These two protein chains interact to form a complex.

Sequence of chain B:
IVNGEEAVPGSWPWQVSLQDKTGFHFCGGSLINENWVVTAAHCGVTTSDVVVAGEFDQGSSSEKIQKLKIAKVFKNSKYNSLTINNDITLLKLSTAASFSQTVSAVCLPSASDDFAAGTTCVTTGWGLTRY

Contacts between the two chains:
Residue E5 in chain B contacts residue L10 in chain A (closest heavy-atom distance 3.2 Å).
Residue S11 in chain B is in contact with residue V9 in chain A (closest heavy-atom distance 4.6 Å).
Residue W14 in chain B contacts residue G2 in chain A (closest heavy-atom distance 4.1 Å).
Residue V106 in chain B contacts residue C1 in chain A (closest heavy-atom distance 3.8 Å).
Residue A105 in chain B interacts with residue C1 in chain A (closest heavy-atom distance 3.6 Å).
Residue G10 in chain B interacts with residue I6 in chain A (closest heavy-atom distance 4.1 Å).
Residue S11 in chain B is in contact with residue I6 in chain A (closest heavy-atom distance 3.4 Å).
Residue P13 in chain B contacts residue P4 in chain A (closest heavy-atom distance 3.6 Å).
Residue S104 in chain B interacts with residue V3 in chain A (closest heavy-atom distance 3.7 Å).
Residue E5 in chain B contacts residue V9 in chain A (closest heavy-atom distance 3.8 Å).
Residue S11 in chain B contacts residue P4 in chain A (closest heavy-atom distance 3.7 Å).
Residue S11 in chain B is in contact with residue Q7 in chain A (closest heavy-atom distance 3.7 Å).
Residue T102 in chain B contacts residue I6 in chain A (closest heavy-atom distance 4.5 Å).
Residue V106 in chain B is in contact with residue G2 in chain A (closest heavy-atom distance 4.2 Å).
Residue Q101 in chain B interacts with residue I6 in chain A (closest heavy-atom distance 3.1 Å).
Residue S11 in chain B interacts with residue P8 in chain A (closest heavy-atom distance 2.8 Å).
Residue C107 in chain B interacts with residue C1 in chain A (closest heavy-atom distance 2.0 Å).
Residue V8 in chain B interacts with residue V9 in chain A (closest heavy-atom distance 3.2 Å).
Residue Q101 in chain B is in contact with residue A5 in chain A (closest heavy-atom distance 3.2 Å).
Residue S104 in chain B is in contact with residue P4 in chain A (closest heavy-atom distance 4.5 Å).
Residue W14 in chain B interacts with residue P4 in chain A (closest heavy-atom distance 4.7 Å).
Residue W12 in chain B interacts with residue P8 in chain A (closest heavy-atom distance 3.4 Å).
Residue V8 in chain B interacts with residue P8 in chain A (closest heavy-atom distance 4.9 Å).
Residue A105 in chain B is in contact with residue V3 in chain A (closest heavy-atom distance 5.0 Å).
Residue P9 in chain B interacts with residue I6 in chain A (closest heavy-atom distance 3.9 Å).
Residue V8 in chain B is in contact with residue Q7 in chain A (closest heavy-atom distance 4.0 Å).
Residue W14 in chain B contacts residue V3 in chain A (closest heavy-atom distance 4.9 Å).
Residue V8 in chain B interacts with residue I6 in chain A (closest heavy-atom distance 3.7 Å).
Residue C107 in chain B is in contact with residue G2 in chain A (closest heavy-atom distance 3.5 Å).
Residue A105 in chain B is in contact with residue G2 in chain A (closest heavy-atom distance 2.9 Å).
Residue V122 in chain B is in contact with residue S11 in chain A (closest heavy-atom distance 4.1 Å).
Residue W12 in chain B contacts residue S11 in chain A (closest heavy-atom distance 3.5 Å).

Sequence of chain A:
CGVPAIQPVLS